These two protein chains interact to form a complex.

Sequence of chain B:
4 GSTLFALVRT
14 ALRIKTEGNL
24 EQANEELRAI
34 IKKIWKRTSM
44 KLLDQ

Interface contacts:
Residue N22 in chain A interacts with residue I33 in chain B (closest heavy-atom distance 3.5 Å).
Residue L30 in chain A contacts residue L30 in chain B (closest heavy-atom distance 4.4 Å).
Residue T19 in chain A interacts with residue R40 in chain B (closest heavy-atom distance 3.9 Å).
Residue R40 in chain A is in contact with residue T19 in chain B (closest heavy-atom distance 4.3 Å).
Residue R16 in chain A interacts with residue K44 in chain B (closest heavy-atom distance 4.1 Å).
Residue T19 in chain A is in contact with residue I33 in chain B (closest heavy-atom distance 4.1 Å).
Residue L23 in chain A contacts residue I34 in chain B (closest heavy-atom distance 4.4 Å).
Residue T19 in chain A contacts residue K36 in chain B (closest heavy-atom distance 3.4 Å).
Residue L30 in chain A is in contact with residue N27 in chain B (closest heavy-atom distance 3.6 Å).
Residue L30 in chain A contacts residue L23 in chain B (closest heavy-atom distance 3.5 Å).
Residue N22 in chain A contacts residue K36 in chain B (closest heavy-atom distance 4.7 Å).
Residue L30 in chain A contacts residue A26 in chain B (closest heavy-atom distance 4.3 Å).
Residue I34 in chain A interacts with residue L23 in chain B (closest heavy-atom distance 4.4 Å).
Residue K36 in chain A is in contact with residue T19 in chain B (closest heavy-atom distance 3.7 Å).
Residue L23 in chain A interacts with residue I37 in chain B (closest heavy-atom distance 4.0 Å).
Residue D47 in chain A is in contact with residue F8 in chain B (closest heavy-atom distance 4.8 Å).
Residue A26 in chain A interacts with residue I33 in chain B (closest heavy-atom distance 3.6 Å).
Residue L15 in chain A is in contact with residue R40 in chain B (closest heavy-atom distance 4.0 Å).
Residue R12 in chain A interacts with residue K44 in chain B (closest heavy-atom distance 3.5 Å).
Residue R12 in chain A is in contact with residue M43 in chain B (closest heavy-atom distance 3.7 Å).
Residue I37 in chain A contacts residue T19 in chain B (closest heavy-atom distance 3.5 Å).
Residue K36 in chain A contacts residue N22 in chain B (closest heavy-atom distance 4.7 Å).
Residue R12 in chain A is in contact with residue R40 in chain B (closest heavy-atom distance 4.9 Å).
Residue I33 in chain A contacts residue L23 in chain B (closest heavy-atom distance 3.9 Å).
Residue A26 in chain A interacts with residue L30 in chain B (closest heavy-atom distance 4.1 Å).
Residue R12 in chain A contacts residue D47 in chain B (closest heavy-atom distance 4.1 Å).
Residue D47 in chain A contacts residue R12 in chain B (closest heavy-atom distance 3.6 Å).
Residue I33 in chain A is in contact with residue T19 in chain B (closest heavy-atom distance 4.0 Å).
Residue L23 in chain A contacts residue I33 in chain B (closest heavy-atom distance 4.0 Å).
Residue L23 in chain A interacts with residue L30 in chain B (closest heavy-atom distance 3.4 Å).
Residue K44 in chain A contacts residue R12 in chain B (closest heavy-atom distance 4.1 Å).
Residue N27 in chain A is in contact with residue L30 in chain B (closest heavy-atom distance 3.5 Å).
Residue I33 in chain A interacts with residue N22 in chain B (closest heavy-atom distance 3.3 Å).
Residue T19 in chain A contacts residue I37 in chain B (closest heavy-atom distance 3.6 Å).
Residue R16 in chain A contacts residue I37 in chain B (closest heavy-atom distance 3.8 Å).
Residue I33 in chain A contacts residue A26 in chain B (closest heavy-atom distance 3.8 Å).
Residue I37 in chain A contacts residue L23 in chain B (closest heavy-atom distance 3.6 Å).
Residue R40 in chain A interacts with residue L15 in chain B (closest heavy-atom distance 4.3 Å).

Sequence of chain A:
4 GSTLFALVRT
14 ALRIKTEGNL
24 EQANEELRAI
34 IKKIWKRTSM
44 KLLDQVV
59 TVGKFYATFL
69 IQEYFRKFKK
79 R